Sequence of protein 1:
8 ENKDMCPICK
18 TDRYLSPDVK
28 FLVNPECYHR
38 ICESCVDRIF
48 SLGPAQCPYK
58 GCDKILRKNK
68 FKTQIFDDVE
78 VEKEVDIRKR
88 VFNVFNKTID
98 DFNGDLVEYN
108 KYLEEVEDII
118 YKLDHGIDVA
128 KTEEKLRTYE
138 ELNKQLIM

These two protein chains interact to form a complex.

Interface contacts:
Residue K164 in protein 2 interacts with residue L49 in protein 1 (closest heavy-atom distance 3.9 Å).
Residue K164 in protein 2 is in contact with residue G50 in protein 1 (closest heavy-atom distance 4.3 Å).
Residue D166 in protein 2 contacts residue P51 in protein 1 (closest heavy-atom distance 4.8 Å).
Residue D166 in protein 2 interacts with residue R64 in protein 1 (closest heavy-atom distance 2.1 Å).
Residue E165 in protein 2 interacts with residue K65 in protein 1 (closest heavy-atom distance 2.6 Å).

Sequence of protein 2:
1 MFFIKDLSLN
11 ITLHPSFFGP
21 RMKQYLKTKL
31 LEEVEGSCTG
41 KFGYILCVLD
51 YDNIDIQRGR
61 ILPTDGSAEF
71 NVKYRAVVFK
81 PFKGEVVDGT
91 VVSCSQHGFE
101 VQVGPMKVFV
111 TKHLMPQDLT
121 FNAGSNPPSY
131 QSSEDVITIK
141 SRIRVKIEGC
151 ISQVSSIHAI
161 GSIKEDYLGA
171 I